Residue-level contacts at the interface:
Residue G180 in the second protein contacts residue G95 in the first protein (closest heavy-atom distance 4.2 Å).
Residue G180 in the second protein contacts residue A98 in the first protein (closest heavy-atom distance 4.3 Å).
Residue A177 in the second protein is in contact with residue F99 in the first protein (closest heavy-atom distance 4.6 Å).
Residue L142 in the second protein interacts with residue G95 in the first protein (closest heavy-atom distance 4.7 Å).
Residue V181 in the second protein contacts residue G95 in the first protein (closest heavy-atom distance 3.9 Å).
Residue R176 in the second protein contacts residue T101 in the first protein (closest heavy-atom distance 4.0 Å).
Residue R185 in the second protein interacts with residue P91 in the first protein (closest heavy-atom distance 4.5 Å).
Residue G180 in the second protein contacts residue P91 in the first protein (closest heavy-atom distance 4.5 Å).
Residue G180 in the second protein interacts with residue K94 in the first protein (closest heavy-atom distance 3.9 Å).
Residue R176 in the second protein is in contact with residue A98 in the first protein (closest heavy-atom distance 3.8 Å).
Residue R176 in the second protein interacts with residue F99 in the first protein (closest heavy-atom distance 3.4 Å).
Residue R176 in the second protein interacts with residue R25 in the first protein (closest heavy-atom distance 4.1 Å).
Residue L142 in the second protein is in contact with residue W96 in the first protein (closest heavy-atom distance 4.2 Å).
Residue V138 in the second protein contacts residue G95 in the first protein (closest heavy-atom distance 4.9 Å).
Residue L142 in the second protein contacts residue F99 in the first protein (closest heavy-atom distance 3.8 Å).
Residue V181 in the second protein is in contact with residue K94 in the first protein (closest heavy-atom distance 4.9 Å).
Residue K173 in the second protein is in contact with residue F99 in the first protein (closest heavy-atom distance 3.7 Å).
Residue E134 in the second protein interacts with residue A92 in the first protein (closest heavy-atom distance 4.0 Å).
Residue V138 in the second protein contacts residue A92 in the first protein (closest heavy-atom distance 3.9 Å).
Residue V181 in the second protein interacts with residue P91 in the first protein (closest heavy-atom distance 3.6 Å).
Residue E134 in the second protein is in contact with residue N90 in the first protein (closest heavy-atom distance 4.1 Å).
Residue E134 in the second protein is in contact with residue P91 in the first protein (closest heavy-atom distance 4.2 Å).
Residue V181 in the second protein is in contact with residue A92 in the first protein (closest heavy-atom distance 4.5 Å).
Residue A143 in the second protein interacts with residue F99 in the first protein (closest heavy-atom distance 4.7 Å).
Residue A177 in the second protein is in contact with residue G95 in the first protein (closest heavy-atom distance 3.9 Å).

Sequence of the first protein:
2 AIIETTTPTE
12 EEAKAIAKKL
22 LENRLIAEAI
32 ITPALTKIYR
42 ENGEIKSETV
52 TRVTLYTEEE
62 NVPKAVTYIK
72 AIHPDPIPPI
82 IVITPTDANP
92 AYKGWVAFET

Sequence of the second protein:
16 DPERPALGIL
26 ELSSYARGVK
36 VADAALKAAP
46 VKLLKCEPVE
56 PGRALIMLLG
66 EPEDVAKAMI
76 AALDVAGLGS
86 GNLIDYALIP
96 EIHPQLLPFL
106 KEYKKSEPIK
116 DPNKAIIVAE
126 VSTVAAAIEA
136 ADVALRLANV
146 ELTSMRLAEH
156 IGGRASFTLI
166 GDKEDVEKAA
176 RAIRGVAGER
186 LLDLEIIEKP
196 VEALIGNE

The following describes two proteins that form a bound complex.